The following describes two proteins that form a bound complex.

Sequence of protein 2:
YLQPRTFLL

Sequence of protein 1:
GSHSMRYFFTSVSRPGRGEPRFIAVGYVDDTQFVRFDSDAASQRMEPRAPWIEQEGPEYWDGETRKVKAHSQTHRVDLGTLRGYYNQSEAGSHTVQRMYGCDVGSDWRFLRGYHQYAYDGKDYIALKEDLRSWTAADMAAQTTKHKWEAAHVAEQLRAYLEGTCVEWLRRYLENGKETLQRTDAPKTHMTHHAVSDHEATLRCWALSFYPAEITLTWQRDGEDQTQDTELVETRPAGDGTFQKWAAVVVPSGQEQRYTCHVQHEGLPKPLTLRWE

Contacts between the two chains:
Residue T80 in protein 1 contacts residue L9 in protein 2 (closest heavy-atom distance 3.3 Å).
Residue K146 in protein 1 interacts with residue L8 in protein 2 (closest heavy-atom distance 3.0 Å).
Residue H70 in protein 1 contacts residue R5 in protein 2 (closest heavy-atom distance 4.5 Å).
Residue T163 in protein 1 interacts with residue Y1 in protein 2 (closest heavy-atom distance 3.5 Å).
Residue V95 in protein 1 is in contact with residue L9 in protein 2 (closest heavy-atom distance 4.8 Å).
Residue W167 in protein 1 contacts residue Y1 in protein 2 (closest heavy-atom distance 3.3 Å).
Residue Q155 in protein 1 interacts with residue F7 in protein 2 (closest heavy-atom distance 3.6 Å).
Residue Y171 in protein 1 is in contact with residue Y1 in protein 2 (closest heavy-atom distance 2.8 Å).
Residue K66 in protein 1 interacts with residue Q3 in protein 2 (closest heavy-atom distance 3.6 Å).
Residue Y84 in protein 1 is in contact with residue L9 in protein 2 (closest heavy-atom distance 3.0 Å).
Residue Y159 in protein 1 is in contact with residue Y1 in protein 2 (closest heavy-atom distance 2.6 Å).
Residue Q155 in protein 1 interacts with residue R5 in protein 2 (closest heavy-atom distance 2.6 Å).
Residue E63 in protein 1 interacts with residue Y1 in protein 2 (closest heavy-atom distance 3.2 Å).
Residue W147 in protein 1 interacts with residue F7 in protein 2 (closest heavy-atom distance 4.0 Å).
Residue Y123 in protein 1 interacts with residue L9 in protein 2 (closest heavy-atom distance 3.9 Å).
Residue A69 in protein 1 interacts with residue T6 in protein 2 (closest heavy-atom distance 4.0 Å).
Residue D77 in protein 1 interacts with residue L9 in protein 2 (closest heavy-atom distance 2.9 Å).
Residue H70 in protein 1 interacts with residue L2 in protein 2 (closest heavy-atom distance 4.1 Å).
Residue L156 in protein 1 is in contact with residue F7 in protein 2 (closest heavy-atom distance 3.6 Å).
Residue Y116 in protein 1 contacts residue F7 in protein 2 (closest heavy-atom distance 4.0 Å).
Residue V67 in protein 1 contacts residue L2 in protein 2 (closest heavy-atom distance 3.4 Å).
Residue Y7 in protein 1 interacts with residue L2 in protein 2 (closest heavy-atom distance 3.5 Å).
Residue W147 in protein 1 is in contact with residue L9 in protein 2 (closest heavy-atom distance 3.6 Å).
Residue H70 in protein 1 interacts with residue Q3 in protein 2 (closest heavy-atom distance 3.2 Å).
Residue F33 in protein 1 interacts with residue Y1 in protein 2 (closest heavy-atom distance 4.8 Å).
Residue F9 in protein 1 is in contact with residue L2 in protein 2 (closest heavy-atom distance 3.7 Å).
Residue E63 in protein 1 contacts residue L2 in protein 2 (closest heavy-atom distance 2.9 Å).
Residue W147 in protein 1 is in contact with residue L8 in protein 2 (closest heavy-atom distance 2.8 Å).
Residue V76 in protein 1 interacts with residue L8 in protein 2 (closest heavy-atom distance 3.8 Å).
Residue T73 in protein 1 is in contact with residue L8 in protein 2 (closest heavy-atom distance 3.6 Å).
Residue K66 in protein 1 is in contact with residue Y1 in protein 2 (closest heavy-atom distance 3.4 Å).
Residue H70 in protein 1 interacts with residue T6 in protein 2 (closest heavy-atom distance 4.3 Å).
Residue Y159 in protein 1 is in contact with residue Q3 in protein 2 (closest heavy-atom distance 3.5 Å).
Residue T143 in protein 1 contacts residue L9 in protein 2 (closest heavy-atom distance 2.7 Å).
Residue L81 in protein 1 interacts with residue L9 in protein 2 (closest heavy-atom distance 3.9 Å).
Residue I124 in protein 1 contacts residue L9 in protein 2 (closest heavy-atom distance 4.4 Å).
Residue T73 in protein 1 is in contact with residue T6 in protein 2 (closest heavy-atom distance 3.4 Å).
Residue V152 in protein 1 is in contact with residue F7 in protein 2 (closest heavy-atom distance 3.6 Å).
Residue M5 in protein 1 is in contact with residue Y1 in protein 2 (closest heavy-atom distance 3.9 Å).
Residue D77 in protein 1 is in contact with residue F7 in protein 2 (closest heavy-atom distance 4.7 Å).
Residue K66 in protein 1 contacts residue L2 in protein 2 (closest heavy-atom distance 3.2 Å).
Residue Y159 in protein 1 contacts residue P4 in protein 2 (closest heavy-atom distance 4.1 Å).
Residue Y59 in protein 1 is in contact with residue Y1 in protein 2 (closest heavy-atom distance 4.1 Å).
Residue H114 in protein 1 contacts residue Q3 in protein 2 (closest heavy-atom distance 2.9 Å).
Residue K146 in protein 1 contacts residue L9 in protein 2 (closest heavy-atom distance 3.5 Å).
Residue R97 in protein 1 is in contact with residue Q3 in protein 2 (closest heavy-atom distance 4.0 Å).
Residue D77 in protein 1 is in contact with residue L8 in protein 2 (closest heavy-atom distance 3.8 Å).
Residue Y7 in protein 1 is in contact with residue Y1 in protein 2 (closest heavy-atom distance 2.7 Å).
Residue Y99 in protein 1 interacts with residue Q3 in protein 2 (closest heavy-atom distance 3.1 Å).
Residue L156 in protein 1 is in contact with residue Q3 in protein 2 (closest heavy-atom distance 3.6 Å).
Residue T143 in protein 1 is in contact with residue L8 in protein 2 (closest heavy-atom distance 4.7 Å).
Residue Y99 in protein 1 interacts with residue L2 in protein 2 (closest heavy-atom distance 3.2 Å).
Residue Y116 in protein 1 is in contact with residue L9 in protein 2 (closest heavy-atom distance 3.9 Å).
Residue L160 in protein 1 is in contact with residue Q3 in protein 2 (closest heavy-atom distance 4.9 Å).
Residue T73 in protein 1 interacts with residue F7 in protein 2 (closest heavy-atom distance 3.5 Å).
Residue Y159 in protein 1 is in contact with residue L2 in protein 2 (closest heavy-atom distance 3.8 Å).
Residue K66 in protein 1 interacts with residue P4 in protein 2 (closest heavy-atom distance 3.9 Å).
Residue M45 in protein 1 is in contact with residue L2 in protein 2 (closest heavy-atom distance 3.6 Å).